Sequence of chain B:
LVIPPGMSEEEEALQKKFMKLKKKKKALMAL

Contacts between the two chains:
Residue T371 in chain A interacts with residue S9 in chain B (closest heavy-atom distance 3.0 Å).
Residue E329 in chain A interacts with residue K23 in chain B (closest heavy-atom distance 3.1 Å).
Residue S410 in chain A is in contact with residue E11 in chain B (closest heavy-atom distance 4.4 Å).
Residue I370 in chain A is in contact with residue E12 in chain B (closest heavy-atom distance 4.4 Å).
Residue V367 in chain A contacts residue P5 in chain B (closest heavy-atom distance 4.2 Å).
Residue V389 in chain A is in contact with residue K26 in chain B (closest heavy-atom distance 4.1 Å).
Residue D383 in chain A is in contact with residue K18 in chain B (closest heavy-atom distance 2.6 Å).
Residue Y385 in chain A interacts with residue L22 in chain B (closest heavy-atom distance 3.5 Å).
Residue P375 in chain A is in contact with residue E12 in chain B (closest heavy-atom distance 4.0 Å).
Residue L325 in chain A contacts residue F19 in chain B (closest heavy-atom distance 4.2 Å).
Residue D390 in chain A is in contact with residue K25 in chain B (closest heavy-atom distance 2.5 Å).
Residue E329 in chain A is in contact with residue F19 in chain B (closest heavy-atom distance 3.5 Å).
Residue L331 in chain A interacts with residue L15 in chain B (closest heavy-atom distance 3.9 Å).
Residue T371 in chain A contacts residue I4 in chain B (closest heavy-atom distance 4.1 Å).
Residue L393 in chain A interacts with residue A28 in chain B (closest heavy-atom distance 4.4 Å).
Residue V389 in chain A is in contact with residue K25 in chain B (closest heavy-atom distance 3.5 Å).
Residue L393 in chain A contacts residue K25 in chain B (closest heavy-atom distance 4.4 Å).
Residue M376 in chain A interacts with residue E11 in chain B (closest heavy-atom distance 3.6 Å).
Residue T371 in chain A is in contact with residue E11 in chain B (closest heavy-atom distance 4.2 Å).
Residue I370 in chain A is in contact with residue I4 in chain B (closest heavy-atom distance 4.5 Å).
Residue T386 in chain A interacts with residue K18 in chain B (closest heavy-atom distance 4.6 Å).
Residue T386 in chain A contacts residue K25 in chain B (closest heavy-atom distance 4.0 Å).
Residue V382 in chain A interacts with residue L15 in chain B (closest heavy-atom distance 4.0 Å).
Residue R333 in chain A interacts with residue G7 in chain B (closest heavy-atom distance 3.6 Å).
Residue R333 in chain A contacts residue I4 in chain B (closest heavy-atom distance 3.0 Å).
Residue R372 in chain A interacts with residue S9 in chain B (closest heavy-atom distance 4.1 Å).
Residue S379 in chain A is in contact with residue K18 in chain B (closest heavy-atom distance 3.8 Å).
Residue P375 in chain A contacts residue E11 in chain B (closest heavy-atom distance 4.1 Å).
Residue V367 in chain A contacts residue V3 in chain B (closest heavy-atom distance 3.3 Å).
Residue S379 in chain A is in contact with residue A14 in chain B (closest heavy-atom distance 4.8 Å).
Residue M378 in chain A contacts residue F19 in chain B (closest heavy-atom distance 4.2 Å).
Residue T330 in chain A contacts residue L15 in chain B (closest heavy-atom distance 5.0 Å).
Residue R372 in chain A is in contact with residue E11 in chain B (closest heavy-atom distance 3.2 Å).
Residue V389 in chain A interacts with residue L22 in chain B (closest heavy-atom distance 4.8 Å).
Residue V389 in chain A interacts with residue L29 in chain B (closest heavy-atom distance 4.6 Å).
Residue T386 in chain A interacts with residue K21 in chain B (closest heavy-atom distance 4.8 Å).
Residue R333 in chain A is in contact with residue S9 in chain B (closest heavy-atom distance 4.6 Å).
Residue S379 in chain A contacts residue E11 in chain B (closest heavy-atom distance 4.8 Å).
Residue P332 in chain A is in contact with residue L15 in chain B (closest heavy-atom distance 4.6 Å).
Residue S379 in chain A interacts with residue L15 in chain B (closest heavy-atom distance 3.8 Å).
Residue P375 in chain A is in contact with residue L15 in chain B (closest heavy-atom distance 3.6 Å).
Residue T386 in chain A interacts with residue L22 in chain B (closest heavy-atom distance 3.5 Å).
Residue T371 in chain A is in contact with residue E12 in chain B (closest heavy-atom distance 3.5 Å).
Residue L331 in chain A contacts residue Q16 in chain B (closest heavy-atom distance 3.6 Å).
Residue R333 in chain A is in contact with residue P5 in chain B (closest heavy-atom distance 2.3 Å).
Residue L393 in chain A contacts residue L29 in chain B (closest heavy-atom distance 3.7 Å).
Residue L331 in chain A is in contact with residue E12 in chain B (closest heavy-atom distance 4.0 Å).
Residue V367 in chain A contacts residue I4 in chain B (closest heavy-atom distance 4.7 Å).
Residue V382 in chain A is in contact with residue K18 in chain B (closest heavy-atom distance 3.4 Å).
Residue R333 in chain A interacts with residue P6 in chain B (closest heavy-atom distance 3.8 Å).
Residue V326 in chain A interacts with residue F19 in chain B (closest heavy-atom distance 3.7 Å).
Residue V382 in chain A interacts with residue L22 in chain B (closest heavy-atom distance 4.0 Å).
Residue V382 in chain A interacts with residue F19 in chain B (closest heavy-atom distance 3.6 Å).
Residue K392 in chain A contacts residue L29 in chain B (closest heavy-atom distance 3.7 Å).
Residue L331 in chain A is in contact with residue F19 in chain B (closest heavy-atom distance 4.7 Å).
Residue R333 in chain A contacts residue E12 in chain B (closest heavy-atom distance 2.7 Å).
Residue L331 in chain A contacts residue M8 in chain B (closest heavy-atom distance 3.8 Å).
Residue T330 in chain A is in contact with residue F19 in chain B (closest heavy-atom distance 3.9 Å).
Residue R333 in chain A is in contact with residue M8 in chain B (closest heavy-atom distance 4.1 Å).
Residue M378 in chain A interacts with residue L15 in chain B (closest heavy-atom distance 4.0 Å).

Sequence of chain A:
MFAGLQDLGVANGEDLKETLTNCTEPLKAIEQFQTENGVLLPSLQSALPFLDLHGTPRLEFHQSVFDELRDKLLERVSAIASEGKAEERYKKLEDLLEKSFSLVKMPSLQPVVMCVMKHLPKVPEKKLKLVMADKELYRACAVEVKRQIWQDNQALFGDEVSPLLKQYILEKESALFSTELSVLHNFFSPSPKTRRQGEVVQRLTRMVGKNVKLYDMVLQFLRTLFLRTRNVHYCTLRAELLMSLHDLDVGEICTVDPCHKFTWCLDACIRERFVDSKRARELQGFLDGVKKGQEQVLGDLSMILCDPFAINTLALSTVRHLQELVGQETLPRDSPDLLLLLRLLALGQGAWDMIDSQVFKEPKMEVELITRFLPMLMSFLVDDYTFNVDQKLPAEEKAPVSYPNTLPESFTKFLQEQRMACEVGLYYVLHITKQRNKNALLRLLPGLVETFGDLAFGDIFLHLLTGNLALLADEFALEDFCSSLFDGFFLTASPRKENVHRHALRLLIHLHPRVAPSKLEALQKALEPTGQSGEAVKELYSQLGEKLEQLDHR

The following describes two proteins that form a bound complex.